Sequence of protein 2:
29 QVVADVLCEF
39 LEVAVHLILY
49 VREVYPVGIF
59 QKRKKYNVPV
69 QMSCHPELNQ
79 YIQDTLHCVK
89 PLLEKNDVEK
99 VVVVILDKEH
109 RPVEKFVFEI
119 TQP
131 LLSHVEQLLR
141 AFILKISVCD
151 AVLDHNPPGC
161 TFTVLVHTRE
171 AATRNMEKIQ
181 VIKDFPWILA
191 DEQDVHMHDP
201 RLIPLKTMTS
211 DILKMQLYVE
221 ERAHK

Sequence of protein 1:
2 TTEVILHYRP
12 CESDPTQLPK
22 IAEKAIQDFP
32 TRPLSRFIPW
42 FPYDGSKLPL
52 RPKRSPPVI

The following describes two proteins that form a bound complex.

Interface contacts:
Residue E75 in protein 2 is in contact with residue P58 in protein 1 (closest heavy-atom distance 3.4 Å).
Residue P186 in protein 2 is in contact with residue K54 in protein 1 (closest heavy-atom distance 2.8 Å).
Residue K98 in protein 2 interacts with residue F42 in protein 1 (closest heavy-atom distance 3.0 Å).
Residue Y79 in protein 2 is in contact with residue R55 in protein 1 (closest heavy-atom distance 3.0 Å).
Residue T119 in protein 2 is in contact with residue W41 in protein 1 (closest heavy-atom distance 3.5 Å).
Residue L165 in protein 2 is in contact with residue L51 in protein 1 (closest heavy-atom distance 3.7 Å).
Residue V195 in protein 2 interacts with residue Y44 in protein 1 (closest heavy-atom distance 3.2 Å).
Residue W187 in protein 2 is in contact with residue L51 in protein 1 (closest heavy-atom distance 2.9 Å).
Residue Y218 in protein 2 contacts residue F42 in protein 1 (closest heavy-atom distance 3.5 Å).
Residue E75 in protein 2 interacts with residue I60 in protein 1 (closest heavy-atom distance 3.1 Å).
Residue Q216 in protein 2 is in contact with residue W41 in protein 1 (closest heavy-atom distance 2.7 Å).
Residue T161 in protein 2 contacts residue P57 in protein 1 (closest heavy-atom distance 3.8 Å).
Residue Y79 in protein 2 interacts with residue P53 in protein 1 (closest heavy-atom distance 3.5 Å).
Residue W187 in protein 2 is in contact with residue R52 in protein 1 (closest heavy-atom distance 3.8 Å).
Residue H167 in protein 2 interacts with residue P50 in protein 1 (closest heavy-atom distance 2.9 Å).
Residue V195 in protein 2 is in contact with residue P50 in protein 1 (closest heavy-atom distance 3.3 Å).
Residue P204 in protein 2 interacts with residue F38 in protein 1 (closest heavy-atom distance 3.4 Å).
Residue K113 in protein 2 interacts with residue Y44 in protein 1 (closest heavy-atom distance 2.9 Å).
Residue V164 in protein 2 interacts with residue P53 in protein 1 (closest heavy-atom distance 3.3 Å).
Residue W187 in protein 2 contacts residue P53 in protein 1 (closest heavy-atom distance 3.5 Å).
Residue Q216 in protein 2 contacts residue I39 in protein 1 (closest heavy-atom distance 2.9 Å).
Residue F185 in protein 2 contacts residue P53 in protein 1 (closest heavy-atom distance 3.5 Å).
Residue I188 in protein 2 interacts with residue R52 in protein 1 (closest heavy-atom distance 2.8 Å).
Residue M215 in protein 2 interacts with residue W41 in protein 1 (closest heavy-atom distance 3.5 Å).
Residue T119 in protein 2 interacts with residue F42 in protein 1 (closest heavy-atom distance 3.5 Å).
Residue V166 in protein 2 contacts residue L51 in protein 1 (closest heavy-atom distance 2.7 Å).
Residue L76 in protein 2 interacts with residue P58 in protein 1 (closest heavy-atom distance 3.7 Å).
Residue H167 in protein 2 is in contact with residue D45 in protein 1 (closest heavy-atom distance 3.9 Å).
Residue T163 in protein 2 interacts with residue R52 in protein 1 (closest heavy-atom distance 3.6 Å).
Residue F185 in protein 2 interacts with residue R55 in protein 1 (closest heavy-atom distance 3.8 Å).
Residue E117 in protein 2 is in contact with residue F42 in protein 1 (closest heavy-atom distance 2.8 Å).
Residue P186 in protein 2 interacts with residue P53 in protein 1 (closest heavy-atom distance 3.6 Å).
Residue Y53 in protein 2 interacts with residue V59 in protein 1 (closest heavy-atom distance 3.3 Å).
Residue T161 in protein 2 is in contact with residue V59 in protein 1 (closest heavy-atom distance 2.8 Å).
Residue Y79 in protein 2 contacts residue P57 in protein 1 (closest heavy-atom distance 3.8 Å).
Residue A190 in protein 2 interacts with residue L49 in protein 1 (closest heavy-atom distance 3.2 Å).
Residue D194 in protein 2 is in contact with residue R52 in protein 1 (closest heavy-atom distance 2.4 Å).
Residue H73 in protein 2 contacts residue I60 in protein 1 (closest heavy-atom distance 3.0 Å).
Residue V166 in protein 2 contacts residue P50 in protein 1 (closest heavy-atom distance 3.6 Å).
Residue Y53 in protein 2 interacts with residue P57 in protein 1 (closest heavy-atom distance 3.0 Å).
Residue Y218 in protein 2 contacts residue P40 in protein 1 (closest heavy-atom distance 3.6 Å).
Residue L189 in protein 2 contacts residue L49 in protein 1 (closest heavy-atom distance 3.9 Å).
Residue E117 in protein 2 is in contact with residue P40 in protein 1 (closest heavy-atom distance 3.5 Å).
Residue I179 in protein 2 contacts residue L51 in protein 1 (closest heavy-atom distance 3.9 Å).
Residue T207 in protein 2 interacts with residue F38 in protein 1 (closest heavy-atom distance 3.5 Å).
Residue K98 in protein 2 interacts with residue P43 in protein 1 (closest heavy-atom distance 3.9 Å).
Residue M197 in protein 2 is in contact with residue Y44 in protein 1 (closest heavy-atom distance 3.4 Å).
Residue V164 in protein 2 interacts with residue L51 in protein 1 (closest heavy-atom distance 3.6 Å).
Residue K214 in protein 2 interacts with residue W41 in protein 1 (closest heavy-atom distance 3.7 Å).
Residue L189 in protein 2 is in contact with residue L51 in protein 1 (closest heavy-atom distance 3.3 Å).
Residue D184 in protein 2 interacts with residue R55 in protein 1 (closest heavy-atom distance 3.7 Å).
Residue V164 in protein 2 interacts with residue R52 in protein 1 (closest heavy-atom distance 3.7 Å).
Residue L165 in protein 2 is in contact with residue P50 in protein 1 (closest heavy-atom distance 3.2 Å).
Residue E97 in protein 2 contacts residue F42 in protein 1 (closest heavy-atom distance 3.0 Å).
Residue A190 in protein 2 is in contact with residue P50 in protein 1 (closest heavy-atom distance 3.4 Å).
Residue E117 in protein 2 is in contact with residue W41 in protein 1 (closest heavy-atom distance 2.6 Å).
Residue F162 in protein 2 is in contact with residue P57 in protein 1 (closest heavy-atom distance 3.1 Å).
Residue I188 in protein 2 is in contact with residue L51 in protein 1 (closest heavy-atom distance 3.1 Å).
Residue Q216 in protein 2 interacts with residue F38 in protein 1 (closest heavy-atom distance 2.4 Å).
Residue Y79 in protein 2 contacts residue S56 in protein 1 (closest heavy-atom distance 3.5 Å).